Contacts between the two chains:
Residue V153 in the second protein is in contact with residue G62 in the first protein (closest heavy-atom distance 4.3 Å).
Residue L79 in the second protein contacts residue T60 in the first protein (closest heavy-atom distance 4.6 Å).
Residue Q53 in the second protein contacts residue T53 in the first protein (closest heavy-atom distance 3.2 Å).
Residue D56 in the second protein interacts with residue S51 in the first protein (closest heavy-atom distance 3.1 Å).
Residue V118 in the second protein is in contact with residue F58 in the first protein (closest heavy-atom distance 3.4 Å).
Residue L78 in the second protein contacts residue T60 in the first protein (closest heavy-atom distance 4.4 Å).
Residue Q53 in the second protein is in contact with residue A55 in the first protein (closest heavy-atom distance 4.7 Å).
Residue Y128 in the second protein is in contact with residue L61 in the first protein (closest heavy-atom distance 4.1 Å).
Residue Q83 in the second protein is in contact with residue G63 in the first protein (closest heavy-atom distance 3.4 Å).
Residue V55 in the second protein is in contact with residue P52 in the first protein (closest heavy-atom distance 2.9 Å).
Residue Q53 in the second protein interacts with residue M54 in the first protein (closest heavy-atom distance 2.6 Å).
Residue V55 in the second protein is in contact with residue T53 in the first protein (closest heavy-atom distance 4.9 Å).
Residue T54 in the second protein is in contact with residue T53 in the first protein (closest heavy-atom distance 3.9 Å).
Residue T54 in the second protein contacts residue M54 in the first protein (closest heavy-atom distance 3.7 Å).
Residue Q121 in the second protein interacts with residue M54 in the first protein (closest heavy-atom distance 4.3 Å).
Residue L78 in the second protein is in contact with residue V57 in the first protein (closest heavy-atom distance 3.6 Å).
Residue L85 in the second protein contacts residue V57 in the first protein (closest heavy-atom distance 4.7 Å).
Residue Q121 in the second protein interacts with residue F58 in the first protein (closest heavy-atom distance 3.4 Å).
Residue T119 in the second protein is in contact with residue F58 in the first protein (closest heavy-atom distance 4.9 Å).
Residue M151 in the second protein interacts with residue L61 in the first protein (closest heavy-atom distance 3.8 Å).
Residue Q83 in the second protein contacts residue G62 in the first protein (closest heavy-atom distance 4.6 Å).
Residue S84 in the second protein interacts with residue L61 in the first protein (closest heavy-atom distance 3.9 Å).
Residue V55 in the second protein interacts with residue M54 in the first protein (closest heavy-atom distance 4.2 Å).
Residue T54 in the second protein contacts residue D49 in the first protein (closest heavy-atom distance 3.4 Å).
Residue R152 in the second protein interacts with residue L61 in the first protein (closest heavy-atom distance 4.4 Å).
Residue Q53 in the second protein interacts with residue P52 in the first protein (closest heavy-atom distance 4.5 Å).
Residue L78 in the second protein contacts residue E56 in the first protein (closest heavy-atom distance 4.3 Å).
Residue T54 in the second protein contacts residue P52 in the first protein (closest heavy-atom distance 3.3 Å).
Residue Q83 in the second protein interacts with residue L61 in the first protein (closest heavy-atom distance 4.0 Å).
Residue C52 in the second protein contacts residue M54 in the first protein (closest heavy-atom distance 3.4 Å).
Residue L85 in the second protein is in contact with residue L61 in the first protein (closest heavy-atom distance 4.3 Å).
Residue V55 in the second protein is in contact with residue V57 in the first protein (closest heavy-atom distance 3.6 Å).
Residue S80 in the second protein is in contact with residue T60 in the first protein (closest heavy-atom distance 3.8 Å).
Residue L78 in the second protein interacts with residue P52 in the first protein (closest heavy-atom distance 3.8 Å).
Residue Q83 in the second protein contacts residue T60 in the first protein (closest heavy-atom distance 3.3 Å).
Residue L78 in the second protein contacts residue L61 in the first protein (closest heavy-atom distance 4.0 Å).
Residue L58 in the second protein is in contact with residue M54 in the first protein (closest heavy-atom distance 3.8 Å).
Residue M151 in the second protein is in contact with residue F58 in the first protein (closest heavy-atom distance 4.3 Å).
Residue T54 in the second protein interacts with residue S51 in the first protein (closest heavy-atom distance 4.1 Å).
Residue V118 in the second protein is in contact with residue M54 in the first protein (closest heavy-atom distance 4.5 Å).
Residue Y128 in the second protein contacts residue F58 in the first protein (closest heavy-atom distance 3.8 Å).
Residue D56 in the second protein contacts residue D49 in the first protein (closest heavy-atom distance 4.0 Å).
Residue V153 in the second protein interacts with residue L61 in the first protein (closest heavy-atom distance 3.6 Å).
Residue V55 in the second protein is in contact with residue S51 in the first protein (closest heavy-atom distance 3.2 Å).

The following describes two proteins that form a bound complex.

Sequence of the second protein:
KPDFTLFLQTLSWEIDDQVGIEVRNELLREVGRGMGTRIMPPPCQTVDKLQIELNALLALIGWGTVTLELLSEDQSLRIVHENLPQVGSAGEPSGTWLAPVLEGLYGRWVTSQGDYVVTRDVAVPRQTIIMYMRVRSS

Sequence of the first protein:
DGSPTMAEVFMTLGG